Interface contacts:
Residue V14 in the second protein contacts residue S151 in the first protein (closest heavy-atom distance 4.2 Å).

Sequence of the second protein:
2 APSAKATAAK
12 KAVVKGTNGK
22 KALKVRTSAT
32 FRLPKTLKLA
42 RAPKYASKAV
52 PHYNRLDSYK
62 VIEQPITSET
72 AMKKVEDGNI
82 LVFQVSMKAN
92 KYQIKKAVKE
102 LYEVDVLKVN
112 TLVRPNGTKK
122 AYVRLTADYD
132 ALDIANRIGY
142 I

This data describes a binding interaction between two proteins.

Sequence of the first protein:
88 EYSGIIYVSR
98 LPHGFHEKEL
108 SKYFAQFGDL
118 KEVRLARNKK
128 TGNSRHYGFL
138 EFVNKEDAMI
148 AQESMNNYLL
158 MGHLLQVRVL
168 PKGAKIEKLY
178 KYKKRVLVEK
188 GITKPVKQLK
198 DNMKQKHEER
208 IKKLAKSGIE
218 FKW